Interface contacts:
Residue L72 in protein 2 interacts with residue V7 in protein 1 (closest heavy-atom distance 4.5 Å).
Residue N42 in protein 2 interacts with residue V7 in protein 1 (closest heavy-atom distance 4.2 Å).
Residue I14 in protein 2 contacts residue Y8 in protein 1 (closest heavy-atom distance 4.0 Å).
Residue A202 in protein 2 is in contact with residue K3 in protein 1 (closest heavy-atom distance 4.2 Å).
Residue C73 in protein 2 contacts residue G9 in protein 1 (closest heavy-atom distance 4.2 Å).
Residue I14 in protein 2 interacts with residue W13 in protein 1 (closest heavy-atom distance 2.8 Å).
Residue I40 in protein 2 contacts residue V7 in protein 1 (closest heavy-atom distance 3.7 Å).
Residue F74 in protein 2 contacts residue G9 in protein 1 (closest heavy-atom distance 4.5 Å).
Residue V44 in protein 2 interacts with residue W13 in protein 1 (closest heavy-atom distance 3.5 Å).
Residue L72 in protein 2 is in contact with residue A12 in protein 1 (closest heavy-atom distance 3.9 Å).
Residue N42 in protein 2 is in contact with residue G5 in protein 1 (closest heavy-atom distance 3.2 Å).
Residue V206 in protein 2 interacts with residue R15 in protein 1 (closest heavy-atom distance 3.5 Å).
Residue I14 in protein 2 is in contact with residue V6 in protein 1 (closest heavy-atom distance 4.7 Å).
Residue V44 in protein 2 interacts with residue Y10 in protein 1 (closest heavy-atom distance 4.0 Å).
Residue N42 in protein 2 contacts residue A4 in protein 1 (closest heavy-atom distance 3.4 Å).
Residue V206 in protein 2 is in contact with residue C16 in protein 1 (closest heavy-atom distance 3.9 Å).
Residue C73 in protein 2 is in contact with residue V7 in protein 1 (closest heavy-atom distance 3.5 Å).
Residue A45 in protein 2 is in contact with residue G9 in protein 1 (closest heavy-atom distance 3.5 Å).
Residue L72 in protein 2 interacts with residue Y8 in protein 1 (closest heavy-atom distance 3.8 Å).
Residue L72 in protein 2 interacts with residue G9 in protein 1 (closest heavy-atom distance 2.7 Å).
Residue V206 in protein 2 interacts with residue A12 in protein 1 (closest heavy-atom distance 3.3 Å).
Residue D71 in protein 2 contacts residue N11 in protein 1 (closest heavy-atom distance 3.4 Å).
Residue P12 in protein 2 is in contact with residue W13 in protein 1 (closest heavy-atom distance 3.8 Å).
Residue D71 in protein 2 contacts residue A12 in protein 1 (closest heavy-atom distance 3.8 Å).
Residue C73 in protein 2 contacts residue Y8 in protein 1 (closest heavy-atom distance 3.6 Å).
Residue F74 in protein 2 interacts with residue Y8 in protein 1 (closest heavy-atom distance 4.7 Å).
Residue T75 in protein 2 contacts residue V6 in protein 1 (closest heavy-atom distance 4.7 Å).
Residue A45 in protein 2 interacts with residue Y8 in protein 1 (closest heavy-atom distance 3.0 Å).
Residue I14 in protein 2 interacts with residue A4 in protein 1 (closest heavy-atom distance 3.8 Å).
Residue D46 in protein 2 contacts residue Y10 in protein 1 (closest heavy-atom distance 4.2 Å).
Residue A45 in protein 2 contacts residue Y10 in protein 1 (closest heavy-atom distance 3.0 Å).
Residue V77 in protein 2 contacts residue V7 in protein 1 (closest heavy-atom distance 3.5 Å).
Residue L200 in protein 2 contacts residue V6 in protein 1 (closest heavy-atom distance 3.7 Å).
Residue T75 in protein 2 contacts residue V7 in protein 1 (closest heavy-atom distance 4.6 Å).
Residue T75 in protein 2 interacts with residue G5 in protein 1 (closest heavy-atom distance 4.3 Å).
Residue A45 in protein 2 is in contact with residue V7 in protein 1 (closest heavy-atom distance 4.3 Å).
Residue V44 in protein 2 contacts residue Y8 in protein 1 (closest heavy-atom distance 3.4 Å).
Residue C207 in protein 2 contacts residue Y8 in protein 1 (closest heavy-atom distance 4.5 Å).
Residue Y47 in protein 2 contacts residue V7 in protein 1 (closest heavy-atom distance 4.6 Å).
Residue I14 in protein 2 is in contact with residue K3 in protein 1 (closest heavy-atom distance 3.7 Å).
Residue S41 in protein 2 is in contact with residue V7 in protein 1 (closest heavy-atom distance 3.7 Å).
Residue S41 in protein 2 interacts with residue G5 in protein 1 (closest heavy-atom distance 4.4 Å).
Residue N70 in protein 2 contacts residue N11 in protein 1 (closest heavy-atom distance 3.4 Å).
Residue N70 in protein 2 contacts residue G9 in protein 1 (closest heavy-atom distance 3.1 Å).
Residue F74 in protein 2 is in contact with residue V7 in protein 1 (closest heavy-atom distance 2.6 Å).
Residue C73 in protein 2 contacts residue A12 in protein 1 (closest heavy-atom distance 4.3 Å).
Residue T205 in protein 2 interacts with residue R15 in protein 1 (closest heavy-atom distance 4.3 Å).
Residue R10 in protein 2 is in contact with residue C16 in protein 1 (closest heavy-atom distance 4.6 Å).
Residue C43 in protein 2 interacts with residue Y8 in protein 1 (closest heavy-atom distance 3.2 Å).
Residue F11 in protein 2 contacts residue C16 in protein 1 (closest heavy-atom distance 3.9 Å).
Residue F74 in protein 2 interacts with residue V6 in protein 1 (closest heavy-atom distance 3.5 Å).
Residue N42 in protein 2 contacts residue V6 in protein 1 (closest heavy-atom distance 4.0 Å).
Residue C43 in protein 2 contacts residue V6 in protein 1 (closest heavy-atom distance 4.0 Å).
Residue N70 in protein 2 interacts with residue A12 in protein 1 (closest heavy-atom distance 4.0 Å).
Residue C43 in protein 2 interacts with residue V7 in protein 1 (closest heavy-atom distance 3.3 Å).
Residue C18 in protein 2 is in contact with residue V7 in protein 1 (closest heavy-atom distance 3.5 Å).
Residue I14 in protein 2 is in contact with residue G5 in protein 1 (closest heavy-atom distance 4.7 Å).
Residue N70 in protein 2 contacts residue Y10 in protein 1 (closest heavy-atom distance 3.1 Å).
Residue V206 in protein 2 is in contact with residue Y8 in protein 1 (closest heavy-atom distance 4.2 Å).
Residue V44 in protein 2 is in contact with residue G9 in protein 1 (closest heavy-atom distance 4.2 Å).

Sequence of protein 1:
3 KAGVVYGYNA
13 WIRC

This data describes a binding interaction between two proteins.

Sequence of protein 2:
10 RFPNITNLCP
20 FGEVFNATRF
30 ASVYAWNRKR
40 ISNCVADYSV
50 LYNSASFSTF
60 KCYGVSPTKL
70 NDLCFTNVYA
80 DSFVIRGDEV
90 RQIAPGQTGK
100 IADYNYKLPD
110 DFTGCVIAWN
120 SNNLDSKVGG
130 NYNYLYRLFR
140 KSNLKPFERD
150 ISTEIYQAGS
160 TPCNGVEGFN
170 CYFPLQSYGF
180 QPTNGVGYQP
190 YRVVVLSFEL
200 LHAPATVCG